The following describes two proteins that form a bound complex.

Sequence of the first protein:
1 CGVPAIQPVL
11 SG

Interface contacts:
Residue V8 in the second protein interacts with residue P8 in the first protein (closest heavy-atom distance 4.8 Å).
Residue E5 in the second protein interacts with residue V9 in the first protein (closest heavy-atom distance 4.1 Å).
Residue V106 in the second protein interacts with residue G2 in the first protein (closest heavy-atom distance 4.2 Å).
Residue G10 in the second protein interacts with residue I6 in the first protein (closest heavy-atom distance 4.1 Å).
Residue V122 in the second protein is in contact with residue L10 in the first protein (closest heavy-atom distance 3.8 Å).
Residue V8 in the second protein is in contact with residue Q7 in the first protein (closest heavy-atom distance 4.5 Å).
Residue V8 in the second protein is in contact with residue V9 in the first protein (closest heavy-atom distance 3.8 Å).
Residue S11 in the second protein interacts with residue I6 in the first protein (closest heavy-atom distance 3.2 Å).
Residue Q101 in the second protein interacts with residue A5 in the first protein (closest heavy-atom distance 3.6 Å).
Residue P13 in the second protein interacts with residue P4 in the first protein (closest heavy-atom distance 3.7 Å).
Residue W14 in the second protein interacts with residue G2 in the first protein (closest heavy-atom distance 3.9 Å).
Residue A105 in the second protein interacts with residue C1 in the first protein (closest heavy-atom distance 3.5 Å).
Residue W14 in the second protein contacts residue V3 in the first protein (closest heavy-atom distance 4.4 Å).
Residue W12 in the second protein interacts with residue L10 in the first protein (closest heavy-atom distance 4.1 Å).
Residue S11 in the second protein interacts with residue Q7 in the first protein (closest heavy-atom distance 3.9 Å).
Residue W14 in the second protein interacts with residue P4 in the first protein (closest heavy-atom distance 3.6 Å).
Residue V8 in the second protein contacts residue I6 in the first protein (closest heavy-atom distance 3.9 Å).
Residue S11 in the second protein contacts residue P8 in the first protein (closest heavy-atom distance 3.5 Å).
Residue P9 in the second protein contacts residue I6 in the first protein (closest heavy-atom distance 3.7 Å).
Residue A105 in the second protein interacts with residue G2 in the first protein (closest heavy-atom distance 2.8 Å).
Residue T102 in the second protein contacts residue I6 in the first protein (closest heavy-atom distance 4.2 Å).
Residue P13 in the second protein is in contact with residue A5 in the first protein (closest heavy-atom distance 4.9 Å).
Residue W12 in the second protein contacts residue P8 in the first protein (closest heavy-atom distance 3.4 Å).
Residue C107 in the second protein interacts with residue C1 in the first protein (closest heavy-atom distance 2.1 Å).
Residue E5 in the second protein interacts with residue L10 in the first protein (closest heavy-atom distance 3.7 Å).
Residue S11 in the second protein contacts residue V9 in the first protein (closest heavy-atom distance 4.9 Å).
Residue C107 in the second protein is in contact with residue G2 in the first protein (closest heavy-atom distance 3.6 Å).
Residue V106 in the second protein contacts residue C1 in the first protein (closest heavy-atom distance 3.8 Å).
Residue S11 in the second protein interacts with residue P4 in the first protein (closest heavy-atom distance 3.5 Å).
Residue Q101 in the second protein is in contact with residue I6 in the first protein (closest heavy-atom distance 3.7 Å).
Residue A105 in the second protein is in contact with residue V3 in the first protein (closest heavy-atom distance 4.9 Å).
Residue E5 in the second protein contacts residue S11 in the first protein (closest heavy-atom distance 2.7 Å).

Sequence of the second protein:
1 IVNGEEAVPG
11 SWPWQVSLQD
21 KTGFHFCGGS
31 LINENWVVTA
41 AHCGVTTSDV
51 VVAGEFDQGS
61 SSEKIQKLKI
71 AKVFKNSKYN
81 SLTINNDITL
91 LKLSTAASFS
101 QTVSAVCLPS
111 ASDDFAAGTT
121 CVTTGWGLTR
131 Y